Sequence of protein 2:
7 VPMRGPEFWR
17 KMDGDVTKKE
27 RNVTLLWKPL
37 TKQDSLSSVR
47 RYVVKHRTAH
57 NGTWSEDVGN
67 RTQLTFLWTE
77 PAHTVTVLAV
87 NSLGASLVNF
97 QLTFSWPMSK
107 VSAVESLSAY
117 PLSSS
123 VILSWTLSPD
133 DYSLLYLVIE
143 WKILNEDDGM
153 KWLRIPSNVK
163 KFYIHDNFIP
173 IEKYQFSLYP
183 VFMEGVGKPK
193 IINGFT

The following describes two proteins that form a bound complex.

Contacts between the two chains:
Residue K190 in protein 2 contacts residue A104 in protein 1 (closest heavy-atom distance 3.7 Å).
Residue K190 in protein 2 is in contact with residue P105 in protein 1 (closest heavy-atom distance 3.4 Å).
Residue V22 in protein 2 is in contact with residue R110 in protein 1 (closest heavy-atom distance 3.9 Å).
Residue W102 in protein 2 interacts with residue Y112 in protein 1 (closest heavy-atom distance 3.9 Å).
Residue Q177 in protein 2 contacts residue D58 in protein 1 (closest heavy-atom distance 3.7 Å).
Residue Q177 in protein 2 contacts residue S57 in protein 1 (closest heavy-atom distance 2.7 Å).
Residue K144 in protein 2 contacts residue D58 in protein 1 (closest heavy-atom distance 4.2 Å).
Residue N147 in protein 2 is in contact with residue D59 in protein 1 (closest heavy-atom distance 3.0 Å).
Residue D21 in protein 2 interacts with residue D65 in protein 1 (closest heavy-atom distance 2.8 Å).
Residue P191 in protein 2 contacts residue Y108 in protein 1 (closest heavy-atom distance 3.3 Å).
Residue N147 in protein 2 contacts residue D58 in protein 1 (closest heavy-atom distance 3.1 Å).
Residue Y181 in protein 2 contacts residue S109 in protein 1 (closest heavy-atom distance 4.0 Å).
Residue I193 in protein 2 is in contact with residue S57 in protein 1 (closest heavy-atom distance 3.7 Å).
Residue N147 in protein 2 is in contact with residue S60 in protein 1 (closest heavy-atom distance 3.8 Å).
Residue P191 in protein 2 contacts residue P105 in protein 1 (closest heavy-atom distance 3.0 Å).
Residue K190 in protein 2 is in contact with residue R103 in protein 1 (closest heavy-atom distance 2.7 Å).
Residue K192 in protein 2 contacts residue P105 in protein 1 (closest heavy-atom distance 4.4 Å).
Residue Y181 in protein 2 interacts with residue Y108 in protein 1 (closest heavy-atom distance 3.2 Å).
Residue V22 in protein 2 contacts residue Y112 in protein 1 (closest heavy-atom distance 3.4 Å).
Residue V22 in protein 2 interacts with residue Y62 in protein 1 (closest heavy-atom distance 3.4 Å).
Residue D19 in protein 2 interacts with residue R110 in protein 1 (closest heavy-atom distance 3.5 Å).
Residue K25 in protein 2 interacts with residue Y113 in protein 1 (closest heavy-atom distance 3.5 Å).
Residue K106 in protein 2 interacts with residue G118 in protein 1 (closest heavy-atom distance 4.0 Å).
Residue K106 in protein 2 is in contact with residue Y112 in protein 1 (closest heavy-atom distance 3.3 Å).
Residue K106 in protein 2 is in contact with residue Y113 in protein 1 (closest heavy-atom distance 2.8 Å).
Residue T23 in protein 2 interacts with residue A64 in protein 1 (closest heavy-atom distance 3.4 Å).
Residue T23 in protein 2 is in contact with residue L114 in protein 1 (closest heavy-atom distance 3.9 Å).
Residue R27 in protein 2 interacts with residue Y112 in protein 1 (closest heavy-atom distance 3.0 Å).
Residue T23 in protein 2 interacts with residue Y63 in protein 1 (closest heavy-atom distance 4.1 Å).
Residue K24 in protein 2 contacts residue A64 in protein 1 (closest heavy-atom distance 3.7 Å).
Residue I193 in protein 2 contacts residue P105 in protein 1 (closest heavy-atom distance 3.8 Å).
Residue R27 in protein 2 contacts residue R110 in protein 1 (closest heavy-atom distance 2.7 Å).
Residue V22 in protein 2 interacts with residue Y113 in protein 1 (closest heavy-atom distance 3.3 Å).
Residue M18 in protein 2 contacts residue R110 in protein 1 (closest heavy-atom distance 3.2 Å).
Residue R16 in protein 2 contacts residue S111 in protein 1 (closest heavy-atom distance 3.1 Å).
Residue Y181 in protein 2 is in contact with residue S111 in protein 1 (closest heavy-atom distance 3.7 Å).
Residue V22 in protein 2 is in contact with residue S109 in protein 1 (closest heavy-atom distance 3.9 Å).
Residue N195 in protein 2 contacts residue S57 in protein 1 (closest heavy-atom distance 2.7 Å).
Residue R27 in protein 2 interacts with residue Y113 in protein 1 (closest heavy-atom distance 3.5 Å).
Residue K106 in protein 2 contacts residue E102 in protein 1 (closest heavy-atom distance 3.0 Å).
Residue K24 in protein 2 is in contact with residue Y113 in protein 1 (closest heavy-atom distance 3.4 Å).
Residue T23 in protein 2 contacts residue Y113 in protein 1 (closest heavy-atom distance 3.5 Å).
Residue W102 in protein 2 interacts with residue Y113 in protein 1 (closest heavy-atom distance 3.3 Å).
Residue L146 in protein 2 is in contact with residue S57 in protein 1 (closest heavy-atom distance 4.2 Å).
Residue T23 in protein 2 is in contact with residue V51 in protein 1 (closest heavy-atom distance 4.2 Å).
Residue K106 in protein 2 contacts residue Y117 in protein 1 (closest heavy-atom distance 4.3 Å).
Residue P103 in protein 2 contacts residue Y117 in protein 1 (closest heavy-atom distance 3.4 Å).
Residue M18 in protein 2 interacts with residue S111 in protein 1 (closest heavy-atom distance 3.7 Å).
Residue L146 in protein 2 is in contact with residue D58 in protein 1 (closest heavy-atom distance 3.8 Å).
Residue W102 in protein 2 interacts with residue Y117 in protein 1 (closest heavy-atom distance 3.1 Å).
Residue K24 in protein 2 interacts with residue D65 in protein 1 (closest heavy-atom distance 4.1 Å).
Residue D21 in protein 2 is in contact with residue Y63 in protein 1 (closest heavy-atom distance 3.4 Å).
Residue G20 in protein 2 is in contact with residue R110 in protein 1 (closest heavy-atom distance 3.1 Å).
Residue V22 in protein 2 is in contact with residue L114 in protein 1 (closest heavy-atom distance 2.9 Å).
Residue W102 in protein 2 contacts residue S111 in protein 1 (closest heavy-atom distance 3.2 Å).
Residue I193 in protein 2 is in contact with residue Y108 in protein 1 (closest heavy-atom distance 3.4 Å).
Residue T23 in protein 2 interacts with residue G50 in protein 1 (closest heavy-atom distance 3.5 Å).
Residue D21 in protein 2 contacts residue A64 in protein 1 (closest heavy-atom distance 3.6 Å).
Residue K106 in protein 2 is in contact with residue V115 in protein 1 (closest heavy-atom distance 3.9 Å).
Residue V22 in protein 2 contacts residue C53 in protein 1 (closest heavy-atom distance 4.3 Å).

Sequence of protein 1:
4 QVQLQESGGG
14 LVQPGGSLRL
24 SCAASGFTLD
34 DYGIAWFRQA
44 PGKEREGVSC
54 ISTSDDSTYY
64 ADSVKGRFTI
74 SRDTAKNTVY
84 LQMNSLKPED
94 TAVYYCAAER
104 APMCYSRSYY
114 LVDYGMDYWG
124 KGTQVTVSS